Sequence of the first protein:
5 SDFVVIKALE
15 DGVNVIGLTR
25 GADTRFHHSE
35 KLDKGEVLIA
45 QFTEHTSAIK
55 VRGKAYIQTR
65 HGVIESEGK

This data describes a binding interaction between two proteins.

Contacts between the two chains:
Residue A26 in the first protein is in contact with residue H49 in the second protein (closest heavy-atom distance 3.4 Å).
Residue H65 in the first protein is in contact with residue R64 in the second protein (closest heavy-atom distance 3.5 Å).
Residue H65 in the first protein is in contact with residue T63 in the second protein (closest heavy-atom distance 3.7 Å).
Residue A52 in the first protein is in contact with residue A44 in the second protein (closest heavy-atom distance 4.1 Å).
Residue R64 in the first protein is in contact with residue F7 in the second protein (closest heavy-atom distance 4.1 Å).
Residue A52 in the first protein is in contact with residue I43 in the second protein (closest heavy-atom distance 3.2 Å).
Residue S51 in the first protein is in contact with residue T47 in the second protein (closest heavy-atom distance 3.7 Å).
Residue D6 in the first protein contacts residue S5 in the second protein (closest heavy-atom distance 3.9 Å).
Residue E71 in the first protein is in contact with residue K11 in the second protein (closest heavy-atom distance 2.7 Å).
Residue E71 in the first protein contacts residue G39 in the second protein (closest heavy-atom distance 2.9 Å).
Residue I68 in the first protein interacts with residue V9 in the second protein (closest heavy-atom distance 4.0 Å).
Residue I53 in the first protein interacts with residue L42 in the second protein (closest heavy-atom distance 3.4 Å).
Residue I61 in the first protein contacts residue V41 in the second protein (closest heavy-atom distance 4.1 Å).
Residue I53 in the first protein is in contact with residue V41 in the second protein (closest heavy-atom distance 3.9 Å).
Residue L22 in the first protein contacts residue L42 in the second protein (closest heavy-atom distance 4.3 Å).
Residue T63 in the first protein interacts with residue V9 in the second protein (closest heavy-atom distance 3.9 Å).
Residue I68 in the first protein contacts residue K11 in the second protein (closest heavy-atom distance 3.9 Å).
Residue K54 in the first protein interacts with residue K35 in the second protein (closest heavy-atom distance 3.4 Å).
Residue I68 in the first protein contacts residue V41 in the second protein (closest heavy-atom distance 4.2 Å).
Residue S70 in the first protein contacts residue V41 in the second protein (closest heavy-atom distance 3.8 Å).
Residue R56 in the first protein contacts residue E40 in the second protein (closest heavy-atom distance 2.8 Å).
Residue T28 in the first protein contacts residue H32 in the second protein (closest heavy-atom distance 3.6 Å).
Residue R64 in the first protein contacts residue R64 in the second protein (closest heavy-atom distance 3.6 Å).
Residue E69 in the first protein interacts with residue V41 in the second protein (closest heavy-atom distance 4.1 Å).
Residue V67 in the first protein contacts residue Q62 in the second protein (closest heavy-atom distance 3.1 Å).
Residue F46 in the first protein contacts residue Q45 in the second protein (closest heavy-atom distance 3.3 Å).
Residue S51 in the first protein contacts residue A44 in the second protein (closest heavy-atom distance 4.0 Å).
Residue G25 in the first protein is in contact with residue H49 in the second protein (closest heavy-atom distance 3.4 Å).
Residue A26 in the first protein interacts with residue H31 in the second protein (closest heavy-atom distance 4.3 Å).
Residue S51 in the first protein contacts residue Q45 in the second protein (closest heavy-atom distance 3.0 Å).
Residue E69 in the first protein interacts with residue K11 in the second protein (closest heavy-atom distance 3.0 Å).
Residue I68 in the first protein contacts residue Y60 in the second protein (closest heavy-atom distance 3.8 Å).
Residue K73 in the first protein is in contact with residue D37 in the second protein (closest heavy-atom distance 4.4 Å).
Residue S51 in the first protein interacts with residue I43 in the second protein (closest heavy-atom distance 4.4 Å).
Residue L22 in the first protein is in contact with residue E34 in the second protein (closest heavy-atom distance 3.9 Å).
Residue F46 in the first protein is in contact with residue I43 in the second protein (closest heavy-atom distance 3.5 Å).
Residue H65 in the first protein contacts residue Q62 in the second protein (closest heavy-atom distance 3.5 Å).
Residue K54 in the first protein interacts with residue E34 in the second protein (closest heavy-atom distance 2.7 Å).
Residue T63 in the first protein interacts with residue F7 in the second protein (closest heavy-atom distance 3.7 Å).
Residue E71 in the first protein interacts with residue K38 in the second protein (closest heavy-atom distance 4.0 Å).
Residue R64 in the first protein interacts with residue D6 in the second protein (closest heavy-atom distance 3.9 Å).
Residue R24 in the first protein contacts residue Q45 in the second protein (closest heavy-atom distance 2.7 Å).
Residue I68 in the first protein contacts residue Q62 in the second protein (closest heavy-atom distance 3.9 Å).
Residue A52 in the first protein is in contact with residue L42 in the second protein (closest heavy-atom distance 4.4 Å).
Residue T50 in the first protein contacts residue Q45 in the second protein (closest heavy-atom distance 4.1 Å).
Residue H65 in the first protein interacts with residue V9 in the second protein (closest heavy-atom distance 4.2 Å).
Residue I53 in the first protein contacts residue I43 in the second protein (closest heavy-atom distance 2.8 Å).
Residue E71 in the first protein is in contact with residue E40 in the second protein (closest heavy-atom distance 4.2 Å).
Residue V55 in the first protein interacts with residue E40 in the second protein (closest heavy-atom distance 3.7 Å).
Residue R24 in the first protein interacts with residue T47 in the second protein (closest heavy-atom distance 3.9 Å).
Residue K54 in the first protein is in contact with residue L36 in the second protein (closest heavy-atom distance 3.5 Å).
Residue F46 in the first protein is in contact with residue F7 in the second protein (closest heavy-atom distance 4.2 Å).
Residue F30 in the first protein interacts with residue E34 in the second protein (closest heavy-atom distance 3.6 Å).
Residue V55 in the first protein contacts residue V41 in the second protein (closest heavy-atom distance 2.8 Å).
Residue K54 in the first protein contacts residue V41 in the second protein (closest heavy-atom distance 3.3 Å).
Residue K54 in the first protein interacts with residue L42 in the second protein (closest heavy-atom distance 4.0 Å).
Residue H65 in the first protein interacts with residue F7 in the second protein (closest heavy-atom distance 3.1 Å).
Residue V8 in the first protein interacts with residue I43 in the second protein (closest heavy-atom distance 4.0 Å).
Residue D6 in the first protein contacts residue F7 in the second protein (closest heavy-atom distance 3.6 Å).
Residue S70 in the first protein contacts residue G39 in the second protein (closest heavy-atom distance 3.4 Å).

Sequence of the second protein:
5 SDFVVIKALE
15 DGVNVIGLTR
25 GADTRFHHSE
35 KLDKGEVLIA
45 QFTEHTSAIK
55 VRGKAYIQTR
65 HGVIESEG